The following describes two proteins that form a bound complex.

Sequence of protein 2:
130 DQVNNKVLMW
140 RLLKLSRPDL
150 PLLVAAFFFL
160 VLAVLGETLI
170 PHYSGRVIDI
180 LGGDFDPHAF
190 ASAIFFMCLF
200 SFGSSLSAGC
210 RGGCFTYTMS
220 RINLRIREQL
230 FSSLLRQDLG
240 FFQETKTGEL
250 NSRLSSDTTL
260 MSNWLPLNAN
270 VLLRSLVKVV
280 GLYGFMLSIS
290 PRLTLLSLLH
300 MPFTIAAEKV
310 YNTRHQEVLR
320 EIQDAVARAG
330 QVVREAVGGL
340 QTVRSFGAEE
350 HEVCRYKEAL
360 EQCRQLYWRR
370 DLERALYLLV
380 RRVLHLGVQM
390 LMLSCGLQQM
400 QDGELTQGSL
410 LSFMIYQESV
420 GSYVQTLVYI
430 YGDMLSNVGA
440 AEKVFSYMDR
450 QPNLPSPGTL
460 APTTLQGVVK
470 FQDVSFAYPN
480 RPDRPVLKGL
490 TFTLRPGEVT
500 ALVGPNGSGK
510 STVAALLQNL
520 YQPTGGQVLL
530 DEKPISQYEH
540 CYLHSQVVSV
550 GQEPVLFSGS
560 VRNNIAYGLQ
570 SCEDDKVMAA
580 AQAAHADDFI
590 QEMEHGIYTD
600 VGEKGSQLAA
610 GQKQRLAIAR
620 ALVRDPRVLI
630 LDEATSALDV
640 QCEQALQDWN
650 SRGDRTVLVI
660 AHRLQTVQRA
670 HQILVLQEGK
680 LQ

Contacts between the two chains:
Residue F241 in protein 2 contacts residue P50 in protein 1 (closest heavy-atom distance 4.1 Å).
Residue Q242 in protein 2 interacts with residue P50 in protein 1 (closest heavy-atom distance 3.3 Å).
Residue R210 in protein 2 contacts residue D9 in protein 1 (closest heavy-atom distance 3.4 Å).
Residue Q242 in protein 2 interacts with residue S54 in protein 1 (closest heavy-atom distance 3.0 Å).
Residue L238 in protein 2 is in contact with residue L52 in protein 1 (closest heavy-atom distance 4.2 Å).
Residue G247 in protein 2 interacts with residue P47 in protein 1 (closest heavy-atom distance 4.1 Å).
Residue Y428 in protein 2 contacts residue Y22 in protein 1 (closest heavy-atom distance 3.8 Å).
Residue Y422 in protein 2 interacts with residue M15 in protein 1 (closest heavy-atom distance 3.7 Å).
Residue N436 in protein 2 interacts with residue R26 in protein 1 (closest heavy-atom distance 2.7 Å).
Residue T215 in protein 2 interacts with residue L5 in protein 1 (closest heavy-atom distance 4.1 Å).
Residue H384 in protein 2 interacts with residue V17 in protein 1 (closest heavy-atom distance 4.0 Å).
Residue N262 in protein 2 is in contact with residue I29 in protein 1 (closest heavy-atom distance 3.9 Å).
Residue T246 in protein 2 is in contact with residue P50 in protein 1 (closest heavy-atom distance 3.1 Å).
Residue K442 in protein 2 contacts residue R37 in protein 1 (closest heavy-atom distance 3.7 Å).
Residue S255 in protein 2 contacts residue D36 in protein 1 (closest heavy-atom distance 3.2 Å).
Residue T246 in protein 2 interacts with residue L51 in protein 1 (closest heavy-atom distance 3.6 Å).
Residue F241 in protein 2 is in contact with residue L51 in protein 1 (closest heavy-atom distance 3.4 Å).
Residue T215 in protein 2 contacts residue S2 in protein 1 (closest heavy-atom distance 3.7 Å).
Residue R381 in protein 2 contacts residue V17 in protein 1 (closest heavy-atom distance 3.6 Å).
Residue Q242 in protein 2 interacts with residue L52 in protein 1 (closest heavy-atom distance 3.0 Å).
Residue V270 in protein 2 is in contact with residue L12 in protein 1 (closest heavy-atom distance 3.9 Å).
Residue M218 in protein 2 is in contact with residue S2 in protein 1 (closest heavy-atom distance 3.1 Å).
Residue R273 in protein 2 contacts residue L12 in protein 1 (closest heavy-atom distance 3.9 Å).
Residue T425 in protein 2 is in contact with residue Y22 in protein 1 (closest heavy-atom distance 4.1 Å).
Residue G247 in protein 2 interacts with residue R41 in protein 1 (closest heavy-atom distance 3.2 Å).
Residue N262 in protein 2 contacts residue A4 in protein 1 (closest heavy-atom distance 3.6 Å).
Residue Y428 in protein 2 is in contact with residue A23 in protein 1 (closest heavy-atom distance 3.8 Å).
Residue Y422 in protein 2 interacts with residue L12 in protein 1 (closest heavy-atom distance 3.0 Å).
Residue F214 in protein 2 contacts residue L5 in protein 1 (closest heavy-atom distance 3.9 Å).
Residue S421 in protein 2 contacts residue R16 in protein 1 (closest heavy-atom distance 2.9 Å).
Residue T246 in protein 2 contacts residue R49 in protein 1 (closest heavy-atom distance 3.0 Å).
Residue V270 in protein 2 is in contact with residue Y22 in protein 1 (closest heavy-atom distance 3.6 Å).
Residue S251 in protein 2 contacts residue R37 in protein 1 (closest heavy-atom distance 3.1 Å).
Residue K245 in protein 2 contacts residue P47 in protein 1 (closest heavy-atom distance 3.5 Å).
Residue N269 in protein 2 interacts with residue L5 in protein 1 (closest heavy-atom distance 3.8 Å).
Residue D432 in protein 2 contacts residue R26 in protein 1 (closest heavy-atom distance 2.6 Å).
Residue T244 in protein 2 contacts residue P50 in protein 1 (closest heavy-atom distance 3.4 Å).
Residue D256 in protein 2 contacts residue R37 in protein 1 (closest heavy-atom distance 3.6 Å).
Residue S255 in protein 2 interacts with residue R37 in protein 1 (closest heavy-atom distance 3.7 Å).
Residue Y520 in protein 2 is in contact with residue L52 in protein 1 (closest heavy-atom distance 3.2 Å).
Residue M218 in protein 2 interacts with residue L5 in protein 1 (closest heavy-atom distance 3.9 Å).
Residue N267 in protein 2 interacts with residue R26 in protein 1 (closest heavy-atom distance 3.8 Å).
Residue V270 in protein 2 is in contact with residue A8 in protein 1 (closest heavy-atom distance 4.1 Å).
Residue S421 in protein 2 is in contact with residue M15 in protein 1 (closest heavy-atom distance 3.2 Å).
Residue T425 in protein 2 contacts residue M15 in protein 1 (closest heavy-atom distance 3.6 Å).
Residue F241 in protein 2 is in contact with residue L52 in protein 1 (closest heavy-atom distance 3.6 Å).
Residue L266 in protein 2 interacts with residue A8 in protein 1 (closest heavy-atom distance 3.6 Å).
Residue Y477 in protein 2 is in contact with residue P55 in protein 1 (closest heavy-atom distance 2.7 Å).
Residue L377 in protein 2 is in contact with residue P19 in protein 1 (closest heavy-atom distance 3.8 Å).
Residue S251 in protein 2 is in contact with residue A40 in protein 1 (closest heavy-atom distance 4.1 Å).
Residue E248 in protein 2 interacts with residue R37 in protein 1 (closest heavy-atom distance 3.3 Å).
Residue I429 in protein 2 is in contact with residue R26 in protein 1 (closest heavy-atom distance 4.0 Å).
Residue S254 in protein 2 interacts with residue A40 in protein 1 (closest heavy-atom distance 3.9 Å).
Residue I429 in protein 2 interacts with residue Y22 in protein 1 (closest heavy-atom distance 4.0 Å).
Residue S255 in protein 2 interacts with residue G33 in protein 1 (closest heavy-atom distance 3.3 Å).
Residue L249 in protein 2 is in contact with residue L51 in protein 1 (closest heavy-atom distance 3.7 Å).
Residue R380 in protein 2 is in contact with residue T21 in protein 1 (closest heavy-atom distance 3.4 Å).
Residue N250 in protein 2 is in contact with residue A40 in protein 1 (closest heavy-atom distance 2.7 Å).
Residue N250 in protein 2 is in contact with residue R41 in protein 1 (closest heavy-atom distance 4.2 Å).
Residue T244 in protein 2 is in contact with residue L51 in protein 1 (closest heavy-atom distance 3.5 Å).

Sequence of protein 1:
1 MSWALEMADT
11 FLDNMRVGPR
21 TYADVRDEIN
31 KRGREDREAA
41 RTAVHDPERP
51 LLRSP